Sequence of protein 1:
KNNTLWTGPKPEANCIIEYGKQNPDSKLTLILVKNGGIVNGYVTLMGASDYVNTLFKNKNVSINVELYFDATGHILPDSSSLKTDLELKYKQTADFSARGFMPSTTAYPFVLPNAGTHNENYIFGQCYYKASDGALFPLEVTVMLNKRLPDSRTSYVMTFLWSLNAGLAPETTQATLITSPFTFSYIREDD

Residue-level contacts at the interface:
Residue I41 in protein 2 interacts with residue V36 in protein 1 (closest heavy-atom distance 4.1 Å).
Residue G40 in protein 2 interacts with residue N6 in protein 1 (closest heavy-atom distance 4.6 Å).
Residue E143 in protein 2 contacts residue L139 in protein 1 (closest heavy-atom distance 3.7 Å).
Residue E123 in protein 2 contacts residue K13 in protein 1 (closest heavy-atom distance 3.9 Å).
Residue Y125 in protein 2 interacts with residue P184 in protein 1 (closest heavy-atom distance 3.5 Å).
Residue A110 in protein 2 interacts with residue K13 in protein 1 (closest heavy-atom distance 2.8 Å).
Residue Y189 in protein 2 contacts residue Y45 in protein 1 (closest heavy-atom distance 4.2 Å).
Residue F127 in protein 2 is in contact with residue K133 in protein 1 (closest heavy-atom distance 4.0 Å).
Residue F127 in protein 2 is in contact with residue S183 in protein 1 (closest heavy-atom distance 3.6 Å).
Residue F127 in protein 2 is in contact with residue Y131 in protein 1 (closest heavy-atom distance 3.4 Å).
Residue G39 in protein 2 is in contact with residue N6 in protein 1 (closest heavy-atom distance 3.2 Å).
Residue N38 in protein 2 contacts residue N38 in protein 1 (closest heavy-atom distance 3.9 Å).
Residue G40 in protein 2 is in contact with residue K92 in protein 1 (closest heavy-atom distance 4.0 Å).
Residue N38 in protein 2 is in contact with residue K37 in protein 1 (closest heavy-atom distance 3.2 Å).
Residue N38 in protein 2 interacts with residue N43 in protein 1 (closest heavy-atom distance 2.9 Å).
Residue F127 in protein 2 is in contact with residue P184 in protein 1 (closest heavy-atom distance 4.9 Å).
Residue A110 in protein 2 interacts with residue P12 in protein 1 (closest heavy-atom distance 3.9 Å).
Residue Y111 in protein 2 interacts with residue Y45 in protein 1 (closest heavy-atom distance 2.6 Å).
Residue D193 in protein 2 contacts residue K92 in protein 1 (closest heavy-atom distance 4.2 Å).
Residue I41 in protein 2 contacts residue N43 in protein 1 (closest heavy-atom distance 4.5 Å).
Residue I126 in protein 2 contacts residue P184 in protein 1 (closest heavy-atom distance 4.1 Å).
Residue N38 in protein 2 contacts residue N6 in protein 1 (closest heavy-atom distance 4.6 Å).
Residue Q129 in protein 2 interacts with residue Y131 in protein 1 (closest heavy-atom distance 4.3 Å).
Residue G40 in protein 2 contacts residue W9 in protein 1 (closest heavy-atom distance 4.8 Å).
Residue I190 in protein 2 interacts with residue P12 in protein 1 (closest heavy-atom distance 4.0 Å).
Residue N43 in protein 2 contacts residue N43 in protein 1 (closest heavy-atom distance 4.0 Å).
Residue G39 in protein 2 is in contact with residue V36 in protein 1 (closest heavy-atom distance 3.8 Å).
Residue R191 in protein 2 is in contact with residue K92 in protein 1 (closest heavy-atom distance 4.7 Å).
Residue N122 in protein 2 interacts with residue K133 in protein 1 (closest heavy-atom distance 3.4 Å).
Residue Y125 in protein 2 is in contact with residue S183 in protein 1 (closest heavy-atom distance 4.4 Å).
Residue G40 in protein 2 is in contact with residue V36 in protein 1 (closest heavy-atom distance 4.4 Å).
Residue S188 in protein 2 interacts with residue Y45 in protein 1 (closest heavy-atom distance 3.5 Å).
Residue T109 in protein 2 is in contact with residue P12 in protein 1 (closest heavy-atom distance 4.0 Å).
Residue N38 in protein 2 is in contact with residue V36 in protein 1 (closest heavy-atom distance 3.4 Å).
Residue E123 in protein 2 is in contact with residue I181 in protein 1 (closest heavy-atom distance 3.5 Å).
Residue R191 in protein 2 contacts residue Y93 in protein 1 (closest heavy-atom distance 4.1 Å).
Residue T109 in protein 2 interacts with residue K13 in protein 1 (closest heavy-atom distance 3.3 Å).
Residue I190 in protein 2 contacts residue T32 in protein 1 (closest heavy-atom distance 4.4 Å).
Residue F127 in protein 2 is in contact with residue L139 in protein 1 (closest heavy-atom distance 3.8 Å).
Residue N122 in protein 2 is in contact with residue I181 in protein 1 (closest heavy-atom distance 4.2 Å).
Residue E123 in protein 2 contacts residue M49 in protein 1 (closest heavy-atom distance 3.8 Å).
Residue Y111 in protein 2 is in contact with residue K13 in protein 1 (closest heavy-atom distance 4.8 Å).
Residue I190 in protein 2 interacts with residue Y45 in protein 1 (closest heavy-atom distance 4.0 Å).
Residue G39 in protein 2 interacts with residue Y93 in protein 1 (closest heavy-atom distance 4.6 Å).
Residue G128 in protein 2 interacts with residue Y131 in protein 1 (closest heavy-atom distance 3.9 Å).
Residue Y125 in protein 2 is in contact with residue K133 in protein 1 (closest heavy-atom distance 4.0 Å).
Residue G39 in protein 2 interacts with residue T7 in protein 1 (closest heavy-atom distance 3.3 Å).
Residue P112 in protein 2 interacts with residue K13 in protein 1 (closest heavy-atom distance 4.4 Å).
Residue S188 in protein 2 is in contact with residue T186 in protein 1 (closest heavy-atom distance 3.9 Å).
Residue G40 in protein 2 contacts residue Y93 in protein 1 (closest heavy-atom distance 4.8 Å).
Residue N38 in protein 2 contacts residue T7 in protein 1 (closest heavy-atom distance 4.8 Å).
Residue I190 in protein 2 is in contact with residue W9 in protein 1 (closest heavy-atom distance 4.2 Å).
Residue G40 in protein 2 interacts with residue T7 in protein 1 (closest heavy-atom distance 3.0 Å).
Residue I41 in protein 2 contacts residue I34 in protein 1 (closest heavy-atom distance 4.1 Å).
Residue I190 in protein 2 contacts residue I34 in protein 1 (closest heavy-atom distance 3.3 Å).
Residue N122 in protein 2 contacts residue A134 in protein 1 (closest heavy-atom distance 4.8 Å).

The following describes two proteins that form a bound complex.

Sequence of protein 2:
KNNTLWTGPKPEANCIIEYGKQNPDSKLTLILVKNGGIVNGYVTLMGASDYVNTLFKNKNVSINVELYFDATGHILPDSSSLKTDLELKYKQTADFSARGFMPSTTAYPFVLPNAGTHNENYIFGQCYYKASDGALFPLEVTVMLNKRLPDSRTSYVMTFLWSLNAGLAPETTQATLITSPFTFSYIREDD